These two protein chains interact to form a complex.

Interface contacts:
Residue L1504 in protein 1 contacts residue N61 in protein 2 (closest heavy-atom distance 4.6 Å).

Sequence of protein 2:
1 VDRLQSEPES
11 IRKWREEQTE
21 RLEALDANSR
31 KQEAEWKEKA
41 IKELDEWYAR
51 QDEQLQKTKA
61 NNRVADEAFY

Sequence of protein 1:
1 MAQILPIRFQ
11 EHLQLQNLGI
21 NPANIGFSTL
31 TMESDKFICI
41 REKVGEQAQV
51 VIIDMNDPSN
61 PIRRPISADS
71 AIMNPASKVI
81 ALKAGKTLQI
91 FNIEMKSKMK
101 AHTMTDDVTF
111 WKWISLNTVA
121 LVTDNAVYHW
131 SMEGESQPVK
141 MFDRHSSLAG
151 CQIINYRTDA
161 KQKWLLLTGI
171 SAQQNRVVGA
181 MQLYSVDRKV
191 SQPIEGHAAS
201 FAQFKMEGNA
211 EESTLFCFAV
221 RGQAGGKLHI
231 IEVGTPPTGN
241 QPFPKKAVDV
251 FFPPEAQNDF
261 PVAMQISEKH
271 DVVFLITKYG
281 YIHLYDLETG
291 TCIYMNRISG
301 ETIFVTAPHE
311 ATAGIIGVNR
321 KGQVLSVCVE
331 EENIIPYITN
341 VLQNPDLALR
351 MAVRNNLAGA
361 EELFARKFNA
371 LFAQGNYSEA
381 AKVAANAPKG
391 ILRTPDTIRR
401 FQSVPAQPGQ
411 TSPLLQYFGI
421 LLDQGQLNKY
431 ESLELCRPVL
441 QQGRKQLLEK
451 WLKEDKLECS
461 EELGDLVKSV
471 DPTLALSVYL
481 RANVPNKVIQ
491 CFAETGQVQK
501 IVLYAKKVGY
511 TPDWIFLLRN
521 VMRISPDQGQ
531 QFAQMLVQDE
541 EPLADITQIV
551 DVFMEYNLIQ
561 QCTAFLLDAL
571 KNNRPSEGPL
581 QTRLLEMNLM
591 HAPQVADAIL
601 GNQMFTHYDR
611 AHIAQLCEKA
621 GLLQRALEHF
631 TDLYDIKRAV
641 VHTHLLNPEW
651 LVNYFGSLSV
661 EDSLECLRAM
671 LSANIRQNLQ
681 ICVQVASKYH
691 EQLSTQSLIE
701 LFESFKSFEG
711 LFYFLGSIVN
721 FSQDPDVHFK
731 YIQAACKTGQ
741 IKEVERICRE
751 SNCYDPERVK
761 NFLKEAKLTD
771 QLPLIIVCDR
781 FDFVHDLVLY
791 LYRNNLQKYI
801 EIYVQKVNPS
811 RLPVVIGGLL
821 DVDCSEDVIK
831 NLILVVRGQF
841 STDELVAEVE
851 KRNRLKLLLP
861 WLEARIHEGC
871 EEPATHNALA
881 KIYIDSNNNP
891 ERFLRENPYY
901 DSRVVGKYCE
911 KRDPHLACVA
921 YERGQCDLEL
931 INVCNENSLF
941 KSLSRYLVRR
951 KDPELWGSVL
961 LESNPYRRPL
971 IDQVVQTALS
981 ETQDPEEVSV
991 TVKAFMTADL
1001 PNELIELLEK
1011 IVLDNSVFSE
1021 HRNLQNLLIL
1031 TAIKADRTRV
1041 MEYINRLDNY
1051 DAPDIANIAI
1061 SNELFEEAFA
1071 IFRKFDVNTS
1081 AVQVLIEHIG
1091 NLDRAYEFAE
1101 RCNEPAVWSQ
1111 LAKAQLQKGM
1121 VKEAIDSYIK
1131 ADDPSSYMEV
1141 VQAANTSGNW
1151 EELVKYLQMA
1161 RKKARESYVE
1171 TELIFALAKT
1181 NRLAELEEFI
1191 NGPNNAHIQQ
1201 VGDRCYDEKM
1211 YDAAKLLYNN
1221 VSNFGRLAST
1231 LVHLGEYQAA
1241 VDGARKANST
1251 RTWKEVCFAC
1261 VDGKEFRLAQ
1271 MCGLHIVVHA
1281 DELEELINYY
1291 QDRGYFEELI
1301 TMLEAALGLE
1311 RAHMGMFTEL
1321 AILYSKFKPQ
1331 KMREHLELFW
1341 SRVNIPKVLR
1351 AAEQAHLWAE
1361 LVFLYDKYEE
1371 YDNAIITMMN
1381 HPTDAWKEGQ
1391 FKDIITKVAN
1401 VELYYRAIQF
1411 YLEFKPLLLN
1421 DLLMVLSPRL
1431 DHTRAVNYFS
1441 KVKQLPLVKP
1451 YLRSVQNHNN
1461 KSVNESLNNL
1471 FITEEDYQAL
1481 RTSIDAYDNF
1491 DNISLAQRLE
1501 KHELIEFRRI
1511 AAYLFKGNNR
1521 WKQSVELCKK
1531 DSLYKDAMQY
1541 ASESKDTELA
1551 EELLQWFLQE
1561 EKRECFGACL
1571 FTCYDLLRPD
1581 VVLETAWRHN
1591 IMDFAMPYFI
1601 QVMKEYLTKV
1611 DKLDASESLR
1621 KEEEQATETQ